Sequence of chain A:
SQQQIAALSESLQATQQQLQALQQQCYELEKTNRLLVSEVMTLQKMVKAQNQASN

The following describes two proteins that form a bound complex.

Sequence of chain B:
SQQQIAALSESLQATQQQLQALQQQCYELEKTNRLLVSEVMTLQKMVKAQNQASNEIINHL

Contacts between the two chains:
Residue V47 in chain B is in contact with residue L43 in chain A (closest heavy-atom distance 4.0 Å).
Residue Q23 in chain B interacts with residue Q25 in chain A (closest heavy-atom distance 3.5 Å).
Residue L22 in chain B interacts with residue L22 in chain A (closest heavy-atom distance 3.6 Å).
Residue S54 in chain B interacts with residue Q50 in chain A (closest heavy-atom distance 4.5 Å).
Residue V37 in chain B interacts with residue L36 in chain A (closest heavy-atom distance 3.8 Å).
Residue V47 in chain B interacts with residue V47 in chain A (closest heavy-atom distance 4.2 Å).
Residue Q23 in chain B is in contact with residue L22 in chain A (closest heavy-atom distance 3.8 Å).
Residue L43 in chain B is in contact with residue L43 in chain A (closest heavy-atom distance 3.8 Å).
Residue I5 in chain B interacts with residue L8 in chain A (closest heavy-atom distance 4.4 Å).
Residue E30 in chain B contacts residue L29 in chain A (closest heavy-atom distance 3.7 Å).
Residue C26 in chain B is in contact with residue C26 in chain A (closest heavy-atom distance 3.8 Å).
Residue L12 in chain B is in contact with residue S11 in chain A (closest heavy-atom distance 2.9 Å).
Residue Q23 in chain B interacts with residue A21 in chain A (closest heavy-atom distance 4.0 Å).
Residue S9 in chain B contacts residue L8 in chain A (closest heavy-atom distance 2.7 Å).
Residue L29 in chain B is in contact with residue L29 in chain A (closest heavy-atom distance 3.5 Å).
Residue V40 in chain B is in contact with residue L43 in chain A (closest heavy-atom distance 4.0 Å).
Residue V37 in chain B contacts residue T32 in chain A (closest heavy-atom distance 3.6 Å).
Residue S9 in chain B is in contact with residue Q4 in chain A (closest heavy-atom distance 4.4 Å).
Residue I5 in chain B interacts with residue Q4 in chain A (closest heavy-atom distance 3.1 Å).
Residue K48 in chain B contacts residue M46 in chain A (closest heavy-atom distance 3.4 Å).
Residue L8 in chain B contacts residue L8 in chain A (closest heavy-atom distance 3.5 Å).
Residue Q44 in chain B is in contact with residue L43 in chain A (closest heavy-atom distance 3.5 Å).
Residue Q23 in chain B contacts residue Q18 in chain A (closest heavy-atom distance 4.4 Å).
Residue Y27 in chain B is in contact with residue Q25 in chain A (closest heavy-atom distance 3.6 Å).
Residue C26 in chain B interacts with residue L22 in chain A (closest heavy-atom distance 3.8 Å).
Residue N51 in chain B contacts residue Q50 in chain A (closest heavy-atom distance 4.5 Å).
Residue N33 in chain B contacts residue L36 in chain A (closest heavy-atom distance 4.5 Å).
Residue L12 in chain B interacts with residue T15 in chain A (closest heavy-atom distance 3.8 Å).
Residue L12 in chain B contacts residue L8 in chain A (closest heavy-atom distance 4.4 Å).
Residue Q44 in chain B contacts residue T42 in chain A (closest heavy-atom distance 4.4 Å).
Residue L19 in chain B contacts residue L19 in chain A (closest heavy-atom distance 3.2 Å).
Residue Q16 in chain B interacts with residue Q18 in chain A (closest heavy-atom distance 3.4 Å).
Residue I58 in chain B is in contact with residue A53 in chain A (closest heavy-atom distance 4.0 Å).
Residue Q44 in chain B is in contact with residue M46 in chain A (closest heavy-atom distance 3.8 Å).
Residue Q20 in chain B interacts with residue Q18 in chain A (closest heavy-atom distance 4.0 Å).
Residue I5 in chain B contacts residue I5 in chain A (closest heavy-atom distance 3.9 Å).
Residue Q16 in chain B contacts residue T15 in chain A (closest heavy-atom distance 3.0 Å).
Residue S54 in chain B is in contact with residue A53 in chain A (closest heavy-atom distance 3.9 Å).
Residue Q44 in chain B interacts with residue E39 in chain A (closest heavy-atom distance 2.6 Å).
Residue E30 in chain B interacts with residue Q25 in chain A (closest heavy-atom distance 3.0 Å).
Residue N33 in chain B is in contact with residue L29 in chain A (closest heavy-atom distance 3.4 Å).
Residue Q16 in chain B contacts residue A14 in chain A (closest heavy-atom distance 3.3 Å).
Residue L36 in chain B is in contact with residue L36 in chain A (closest heavy-atom distance 3.8 Å).
Residue V40 in chain B interacts with residue E39 in chain A (closest heavy-atom distance 3.9 Å).
Residue L19 in chain B is in contact with residue Q18 in chain A (closest heavy-atom distance 3.7 Å).
Residue Q2 in chain B contacts residue Q4 in chain A (closest heavy-atom distance 3.7 Å).
Residue Q50 in chain B interacts with residue Q50 in chain A (closest heavy-atom distance 3.3 Å).
Residue C26 in chain B is in contact with residue L29 in chain A (closest heavy-atom distance 4.3 Å).
Residue L12 in chain B is in contact with residue L12 in chain A (closest heavy-atom distance 3.8 Å).
Residue N33 in chain B interacts with residue T32 in chain A (closest heavy-atom distance 3.7 Å).
Residue N33 in chain B contacts residue N33 in chain A (closest heavy-atom distance 3.6 Å).
Residue A6 in chain B interacts with residue Q4 in chain A (closest heavy-atom distance 3.1 Å).
Residue C26 in chain B contacts residue Q25 in chain A (closest heavy-atom distance 3.4 Å).
Residue V40 in chain B interacts with residue L36 in chain A (closest heavy-atom distance 3.9 Å).
Residue M41 in chain B interacts with residue E39 in chain A (closest heavy-atom distance 3.4 Å).
Residue V47 in chain B contacts residue M46 in chain A (closest heavy-atom distance 3.7 Å).
Residue V47 in chain B contacts residue Q50 in chain A (closest heavy-atom distance 3.4 Å).
Residue Q16 in chain B interacts with residue S11 in chain A (closest heavy-atom distance 2.9 Å).
Residue L19 in chain B contacts residue T15 in chain A (closest heavy-atom distance 3.4 Å).
Residue L19 in chain B is in contact with residue L22 in chain A (closest heavy-atom distance 3.4 Å).